This data describes a binding interaction between two proteins.

Interface contacts:
Residue E268 in protein 2 is in contact with residue N17 in protein 1 (closest heavy-atom distance 3.7 Å).
Residue T253 in protein 2 is in contact with residue V23 in protein 1 (closest heavy-atom distance 3.9 Å).
Residue Y266 in protein 2 interacts with residue I19 in protein 1 (closest heavy-atom distance 4.0 Å).
Residue I248 in protein 2 is in contact with residue L26 in protein 1 (closest heavy-atom distance 3.9 Å).
Residue G208 in protein 2 contacts residue V13 in protein 1 (closest heavy-atom distance 4.3 Å).
Residue V241 in protein 2 contacts residue L18 in protein 1 (closest heavy-atom distance 4.4 Å).
Residue F271 in protein 2 is in contact with residue K20 in protein 1 (closest heavy-atom distance 4.2 Å).
Residue T253 in protein 2 contacts residue I19 in protein 1 (closest heavy-atom distance 3.8 Å).
Residue I206 in protein 2 is in contact with residue V13 in protein 1 (closest heavy-atom distance 3.5 Å).
Residue V241 in protein 2 contacts residue E21 in protein 1 (closest heavy-atom distance 4.3 Å).
Residue F269 in protein 2 is in contact with residue N17 in protein 1 (closest heavy-atom distance 4.9 Å).
Residue E268 in protein 2 interacts with residue L18 in protein 1 (closest heavy-atom distance 3.3 Å).
Residue V241 in protein 2 interacts with residue A22 in protein 1 (closest heavy-atom distance 4.7 Å).
Residue E268 in protein 2 contacts residue G16 in protein 1 (closest heavy-atom distance 3.2 Å).
Residue F269 in protein 2 is in contact with residue K20 in protein 1 (closest heavy-atom distance 3.2 Å).
Residue F271 in protein 2 interacts with residue I19 in protein 1 (closest heavy-atom distance 3.6 Å).
Residue Y266 in protein 2 is in contact with residue N17 in protein 1 (closest heavy-atom distance 3.4 Å).
Residue V245 in protein 2 contacts residue A22 in protein 1 (closest heavy-atom distance 3.4 Å).
Residue Y266 in protein 2 is in contact with residue L18 in protein 1 (closest heavy-atom distance 2.9 Å).
Residue D242 in protein 2 is in contact with residue R25 in protein 1 (closest heavy-atom distance 4.2 Å).
Residue L244 in protein 2 is in contact with residue L18 in protein 1 (closest heavy-atom distance 3.5 Å).
Residue V241 in protein 2 interacts with residue L8 in protein 1 (closest heavy-atom distance 4.1 Å).
Residue V245 in protein 2 is in contact with residue R25 in protein 1 (closest heavy-atom distance 4.0 Å).
Residue P272 in protein 2 is in contact with residue V23 in protein 1 (closest heavy-atom distance 3.6 Å).
Residue T267 in protein 2 is in contact with residue G16 in protein 1 (closest heavy-atom distance 3.6 Å).
Residue L244 in protein 2 interacts with residue A22 in protein 1 (closest heavy-atom distance 4.0 Å).
Residue G240 in protein 2 is in contact with residue L9 in protein 1 (closest heavy-atom distance 4.4 Å).
Residue Y266 in protein 2 interacts with residue V13 in protein 1 (closest heavy-atom distance 3.1 Å).
Residue F207 in protein 2 is in contact with residue V13 in protein 1 (closest heavy-atom distance 3.5 Å).
Residue V241 in protein 2 interacts with residue R25 in protein 1 (closest heavy-atom distance 3.7 Å).
Residue F269 in protein 2 contacts residue G16 in protein 1 (closest heavy-atom distance 4.8 Å).
Residue I206 in protein 2 contacts residue L9 in protein 1 (closest heavy-atom distance 3.5 Å).
Residue V245 in protein 2 contacts residue L26 in protein 1 (closest heavy-atom distance 4.1 Å).
Residue S239 in protein 2 interacts with residue R25 in protein 1 (closest heavy-atom distance 4.1 Å).
Residue F207 in protein 2 is in contact with residue I19 in protein 1 (closest heavy-atom distance 3.8 Å).
Residue V241 in protein 2 contacts residue L12 in protein 1 (closest heavy-atom distance 3.9 Å).
Residue Y266 in protein 2 contacts residue L12 in protein 1 (closest heavy-atom distance 3.9 Å).
Residue I206 in protein 2 is in contact with residue L18 in protein 1 (closest heavy-atom distance 3.8 Å).
Residue E268 in protein 2 interacts with residue I19 in protein 1 (closest heavy-atom distance 3.0 Å).
Residue E268 in protein 2 is in contact with residue K20 in protein 1 (closest heavy-atom distance 2.8 Å).
Residue K270 in protein 2 interacts with residue K20 in protein 1 (closest heavy-atom distance 3.1 Å).
Residue I248 in protein 2 is in contact with residue V23 in protein 1 (closest heavy-atom distance 4.5 Å).
Residue L244 in protein 2 is in contact with residue I19 in protein 1 (closest heavy-atom distance 4.7 Å).
Residue I274 in protein 2 interacts with residue H27 in protein 1 (closest heavy-atom distance 3.4 Å).
Residue I259 in protein 2 contacts residue I19 in protein 1 (closest heavy-atom distance 3.7 Å).
Residue P272 in protein 2 interacts with residue I19 in protein 1 (closest heavy-atom distance 4.9 Å).
Residue Y266 in protein 2 interacts with residue G16 in protein 1 (closest heavy-atom distance 3.3 Å).
Residue V241 in protein 2 is in contact with residue L9 in protein 1 (closest heavy-atom distance 4.2 Å).
Residue I248 in protein 2 is in contact with residue A22 in protein 1 (closest heavy-atom distance 3.9 Å).
Residue I274 in protein 2 interacts with residue V23 in protein 1 (closest heavy-atom distance 3.9 Å).
Residue I274 in protein 2 is in contact with residue L26 in protein 1 (closest heavy-atom distance 3.4 Å).
Residue I248 in protein 2 interacts with residue I19 in protein 1 (closest heavy-atom distance 4.6 Å).
Residue K249 in protein 2 is in contact with residue L26 in protein 1 (closest heavy-atom distance 3.5 Å).
Residue P254 in protein 2 contacts residue I19 in protein 1 (closest heavy-atom distance 3.9 Å).
Residue F207 in protein 2 interacts with residue L18 in protein 1 (closest heavy-atom distance 4.1 Å).
Residue P272 in protein 2 interacts with residue K20 in protein 1 (closest heavy-atom distance 4.2 Å).

Sequence of protein 1:
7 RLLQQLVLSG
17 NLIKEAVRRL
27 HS

Sequence of protein 2:
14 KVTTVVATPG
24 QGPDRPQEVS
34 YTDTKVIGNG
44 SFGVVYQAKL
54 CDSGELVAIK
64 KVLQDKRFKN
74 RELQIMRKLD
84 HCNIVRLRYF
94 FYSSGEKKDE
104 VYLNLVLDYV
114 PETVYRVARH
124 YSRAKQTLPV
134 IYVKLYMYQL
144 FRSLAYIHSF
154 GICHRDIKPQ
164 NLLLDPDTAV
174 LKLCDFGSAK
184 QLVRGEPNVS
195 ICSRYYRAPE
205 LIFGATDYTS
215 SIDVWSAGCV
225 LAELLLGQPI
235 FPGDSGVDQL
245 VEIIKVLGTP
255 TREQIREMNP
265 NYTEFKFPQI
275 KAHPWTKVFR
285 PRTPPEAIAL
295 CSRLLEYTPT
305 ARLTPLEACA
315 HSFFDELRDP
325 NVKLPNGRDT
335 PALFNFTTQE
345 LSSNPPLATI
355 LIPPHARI